This data describes a binding interaction between two proteins.

Contacts between the two chains:
Residue I680 in protein 1 contacts residue D240 in protein 2 (closest heavy-atom distance 2.1 Å).
Residue F905 in protein 1 contacts residue K87 in protein 2 (closest heavy-atom distance 4.2 Å).
Residue N656 in protein 1 is in contact with residue N293 in protein 2 (closest heavy-atom distance 4.2 Å).
Residue F679 in protein 1 interacts with residue N214 in protein 2 (closest heavy-atom distance 2.1 Å).
Residue D514 in protein 1 is in contact with residue R330 in protein 2 (closest heavy-atom distance 2.6 Å).
Residue I680 in protein 1 interacts with residue V239 in protein 2 (closest heavy-atom distance 3.7 Å).
Residue G672 in protein 1 interacts with residue R407 in protein 2 (closest heavy-atom distance 3.8 Å).
Residue F679 in protein 1 is in contact with residue K241 in protein 2 (closest heavy-atom distance 3.4 Å).
Residue D677 in protein 1 contacts residue K246 in protein 2 (closest heavy-atom distance 3.7 Å).
Residue E579 in protein 1 interacts with residue P343 in protein 2 (closest heavy-atom distance 3.3 Å).
Residue K512 in protein 1 is in contact with residue H331 in protein 2 (closest heavy-atom distance 4.2 Å).
Residue F679 in protein 1 interacts with residue I242 in protein 2 (closest heavy-atom distance 2.5 Å).
Residue F675 in protein 1 interacts with residue W404 in protein 2 (closest heavy-atom distance 3.5 Å).
Residue D677 in protein 1 is in contact with residue I242 in protein 2 (closest heavy-atom distance 3.2 Å).
Residue A676 in protein 1 contacts residue K246 in protein 2 (closest heavy-atom distance 3.8 Å).
Residue S578 in protein 1 is in contact with residue R330 in protein 2 (closest heavy-atom distance 2.9 Å).
Residue A676 in protein 1 interacts with residue H245 in protein 2 (closest heavy-atom distance 4.3 Å).
Residue V580 in protein 1 interacts with residue R330 in protein 2 (closest heavy-atom distance 3.9 Å).
Residue Q577 in protein 1 is in contact with residue Q294 in protein 2 (closest heavy-atom distance 3.9 Å).
Residue G663 in protein 1 contacts residue R410 in protein 2 (closest heavy-atom distance 4.0 Å).
Residue E579 in protein 1 contacts residue R330 in protein 2 (closest heavy-atom distance 3.9 Å).
Residue E662 in protein 1 contacts residue R407 in protein 2 (closest heavy-atom distance 2.6 Å).
Residue F679 in protein 1 interacts with residue D240 in protein 2 (closest heavy-atom distance 4.4 Å).
Residue D677 in protein 1 is in contact with residue V244 in protein 2 (closest heavy-atom distance 2.6 Å).
Residue I674 in protein 1 is in contact with residue Y243 in protein 2 (closest heavy-atom distance 4.2 Å).
Residue F675 in protein 1 interacts with residue K246 in protein 2 (closest heavy-atom distance 2.5 Å).
Residue S682 in protein 1 is in contact with residue T218 in protein 2 (closest heavy-atom distance 3.7 Å).
Residue S682 in protein 1 is in contact with residue I219 in protein 2 (closest heavy-atom distance 3.9 Å).
Residue A676 in protein 1 is in contact with residue V244 in protein 2 (closest heavy-atom distance 3.1 Å).
Residue I674 in protein 1 contacts residue I408 in protein 2 (closest heavy-atom distance 3.2 Å).
Residue E683 in protein 1 is in contact with residue T218 in protein 2 (closest heavy-atom distance 4.1 Å).
Residue Y657 in protein 1 contacts residue K400 in protein 2 (closest heavy-atom distance 2.5 Å).
Residue D677 in protein 1 interacts with residue Y243 in protein 2 (closest heavy-atom distance 3.8 Å).
Residue K512 in protein 1 contacts residue M334 in protein 2 (closest heavy-atom distance 2.0 Å).
Residue F675 in protein 1 is in contact with residue V244 in protein 2 (closest heavy-atom distance 4.2 Å).
Residue V580 in protein 1 interacts with residue M334 in protein 2 (closest heavy-atom distance 3.5 Å).
Residue V580 in protein 1 is in contact with residue H331 in protein 2 (closest heavy-atom distance 3.8 Å).
Residue I680 in protein 1 contacts residue K241 in protein 2 (closest heavy-atom distance 3.6 Å).
Residue E660 in protein 1 contacts residue P403 in protein 2 (closest heavy-atom distance 3.9 Å).
Residue E662 in protein 1 interacts with residue R410 in protein 2 (closest heavy-atom distance 3.7 Å).
Residue S682 in protein 1 is in contact with residue E217 in protein 2 (closest heavy-atom distance 4.4 Å).
Residue D673 in protein 1 interacts with residue R407 in protein 2 (closest heavy-atom distance 3.4 Å).
Residue I674 in protein 1 contacts residue W404 in protein 2 (closest heavy-atom distance 3.4 Å).
Residue A513 in protein 1 interacts with residue M334 in protein 2 (closest heavy-atom distance 4.2 Å).
Residue E666 in protein 1 contacts residue R410 in protein 2 (closest heavy-atom distance 2.7 Å).
Residue F675 in protein 1 is in contact with residue H245 in protein 2 (closest heavy-atom distance 3.5 Å).
Residue K512 in protein 1 contacts residue S337 in protein 2 (closest heavy-atom distance 3.4 Å).
Residue E579 in protein 1 is in contact with residue K400 in protein 2 (closest heavy-atom distance 4.3 Å).
Residue D671 in protein 1 interacts with residue R410 in protein 2 (closest heavy-atom distance 3.3 Å).
Residue K512 in protein 1 interacts with residue V335 in protein 2 (closest heavy-atom distance 3.2 Å).
Residue I678 in protein 1 interacts with residue I242 in protein 2 (closest heavy-atom distance 3.4 Å).
Residue T625 in protein 1 is in contact with residue H331 in protein 2 (closest heavy-atom distance 4.0 Å).
Residue I674 in protein 1 interacts with residue Q411 in protein 2 (closest heavy-atom distance 4.2 Å).
Residue N656 in protein 1 interacts with residue D290 in protein 2 (closest heavy-atom distance 3.6 Å).
Residue D514 in protein 1 is in contact with residue P343 in protein 2 (closest heavy-atom distance 4.2 Å).
Residue S578 in protein 1 interacts with residue K397 in protein 2 (closest heavy-atom distance 3.8 Å).
Residue A676 in protein 1 contacts residue W404 in protein 2 (closest heavy-atom distance 3.9 Å).
Residue A676 in protein 1 contacts residue Y243 in protein 2 (closest heavy-atom distance 3.7 Å).
Residue F679 in protein 1 contacts residue I213 in protein 2 (closest heavy-atom distance 3.8 Å).
Residue D514 in protein 1 interacts with residue M334 in protein 2 (closest heavy-atom distance 3.4 Å).

Sequence of protein 1:
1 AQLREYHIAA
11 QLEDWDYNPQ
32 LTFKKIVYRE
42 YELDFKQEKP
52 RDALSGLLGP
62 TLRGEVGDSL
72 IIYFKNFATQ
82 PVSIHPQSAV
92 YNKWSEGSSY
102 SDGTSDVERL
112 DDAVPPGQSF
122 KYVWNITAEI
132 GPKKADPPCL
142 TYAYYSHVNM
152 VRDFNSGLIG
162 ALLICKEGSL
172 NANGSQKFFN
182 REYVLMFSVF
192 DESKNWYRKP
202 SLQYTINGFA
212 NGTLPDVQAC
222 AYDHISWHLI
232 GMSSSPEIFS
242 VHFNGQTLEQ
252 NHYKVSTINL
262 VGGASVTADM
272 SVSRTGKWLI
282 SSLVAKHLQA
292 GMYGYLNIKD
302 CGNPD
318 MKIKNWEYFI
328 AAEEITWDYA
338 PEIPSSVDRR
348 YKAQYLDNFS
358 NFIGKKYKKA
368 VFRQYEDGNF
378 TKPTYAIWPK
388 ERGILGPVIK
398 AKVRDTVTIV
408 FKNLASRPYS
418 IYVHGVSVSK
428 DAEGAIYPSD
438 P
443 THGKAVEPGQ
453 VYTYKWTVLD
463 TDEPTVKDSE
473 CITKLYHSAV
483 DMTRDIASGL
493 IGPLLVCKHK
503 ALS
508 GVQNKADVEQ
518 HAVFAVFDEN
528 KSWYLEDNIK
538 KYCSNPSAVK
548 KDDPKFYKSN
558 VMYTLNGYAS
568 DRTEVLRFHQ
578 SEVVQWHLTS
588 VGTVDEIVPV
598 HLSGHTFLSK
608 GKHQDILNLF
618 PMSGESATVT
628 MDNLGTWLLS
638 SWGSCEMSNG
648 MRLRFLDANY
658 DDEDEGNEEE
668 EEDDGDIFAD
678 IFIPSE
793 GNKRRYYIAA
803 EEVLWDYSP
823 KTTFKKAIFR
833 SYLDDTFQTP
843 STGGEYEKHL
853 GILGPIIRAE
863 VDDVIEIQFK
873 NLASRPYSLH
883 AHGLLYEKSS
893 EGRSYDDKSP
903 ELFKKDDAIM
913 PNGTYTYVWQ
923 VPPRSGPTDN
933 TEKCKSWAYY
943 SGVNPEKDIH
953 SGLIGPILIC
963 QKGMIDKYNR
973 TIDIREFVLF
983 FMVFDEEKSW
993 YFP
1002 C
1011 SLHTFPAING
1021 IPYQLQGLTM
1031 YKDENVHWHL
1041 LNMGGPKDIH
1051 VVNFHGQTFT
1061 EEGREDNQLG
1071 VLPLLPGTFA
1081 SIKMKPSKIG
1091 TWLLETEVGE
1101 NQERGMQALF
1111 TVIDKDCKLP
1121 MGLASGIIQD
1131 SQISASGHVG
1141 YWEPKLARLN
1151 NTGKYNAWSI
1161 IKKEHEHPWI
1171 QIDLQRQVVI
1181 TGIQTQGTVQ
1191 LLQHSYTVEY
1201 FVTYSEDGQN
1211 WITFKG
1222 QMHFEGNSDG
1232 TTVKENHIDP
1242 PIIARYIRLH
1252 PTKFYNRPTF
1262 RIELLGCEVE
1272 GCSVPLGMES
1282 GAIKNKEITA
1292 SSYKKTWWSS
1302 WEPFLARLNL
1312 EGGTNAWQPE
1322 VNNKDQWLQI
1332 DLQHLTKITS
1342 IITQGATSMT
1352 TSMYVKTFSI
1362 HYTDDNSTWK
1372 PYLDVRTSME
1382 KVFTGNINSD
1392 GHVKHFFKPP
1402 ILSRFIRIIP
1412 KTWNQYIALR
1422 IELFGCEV

Sequence of protein 2:
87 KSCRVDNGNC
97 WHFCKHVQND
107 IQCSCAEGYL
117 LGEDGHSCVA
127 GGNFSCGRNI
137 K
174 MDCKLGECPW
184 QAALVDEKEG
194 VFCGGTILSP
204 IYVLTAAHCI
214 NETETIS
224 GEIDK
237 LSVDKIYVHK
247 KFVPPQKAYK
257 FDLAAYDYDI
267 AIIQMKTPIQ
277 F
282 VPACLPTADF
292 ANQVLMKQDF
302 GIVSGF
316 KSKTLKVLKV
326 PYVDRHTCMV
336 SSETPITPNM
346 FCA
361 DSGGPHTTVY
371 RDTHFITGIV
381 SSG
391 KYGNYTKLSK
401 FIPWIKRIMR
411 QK